This data describes a binding interaction between two proteins.

Residue-level contacts at the interface:
Residue D114 in protein 2 interacts with residue Q119 in protein 1 (closest heavy-atom distance 3.1 Å).
Residue W108 in protein 2 is in contact with residue L118 in protein 1 (closest heavy-atom distance 4.6 Å).
Residue R107 in protein 2 interacts with residue L118 in protein 1 (closest heavy-atom distance 4.2 Å).
Residue H113 in protein 2 contacts residue E123 in protein 1 (closest heavy-atom distance 3.4 Å).
Residue W108 in protein 2 contacts residue D121 in protein 1 (closest heavy-atom distance 4.8 Å).
Residue W108 in protein 2 interacts with residue K122 in protein 1 (closest heavy-atom distance 5.0 Å).

Sequence of protein 1:
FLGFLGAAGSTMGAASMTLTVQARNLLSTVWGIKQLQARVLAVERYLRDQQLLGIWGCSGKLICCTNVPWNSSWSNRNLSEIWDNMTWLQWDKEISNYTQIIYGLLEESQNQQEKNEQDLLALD

Sequence of protein 2:
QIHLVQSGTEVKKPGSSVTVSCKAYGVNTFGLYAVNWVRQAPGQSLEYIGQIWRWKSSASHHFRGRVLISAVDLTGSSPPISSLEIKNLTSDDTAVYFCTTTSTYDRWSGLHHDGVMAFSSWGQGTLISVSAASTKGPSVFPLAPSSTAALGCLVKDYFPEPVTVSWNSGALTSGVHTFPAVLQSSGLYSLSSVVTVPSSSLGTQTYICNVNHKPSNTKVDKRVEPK